Sequence of protein 2:
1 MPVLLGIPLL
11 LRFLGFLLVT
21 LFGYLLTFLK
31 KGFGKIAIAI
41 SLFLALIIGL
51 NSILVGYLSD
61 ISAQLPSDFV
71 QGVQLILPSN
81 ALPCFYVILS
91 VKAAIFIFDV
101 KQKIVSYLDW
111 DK

Contacts between the two chains:
Residue F85 in protein 2 contacts residue F45 in protein 1 (closest heavy-atom distance 3.7 Å).
Residue G72 in protein 2 contacts residue A35 in protein 1 (closest heavy-atom distance 4.0 Å).
Residue F69 in protein 2 contacts residue V30 in protein 1 (closest heavy-atom distance 4.1 Å).
Residue L75 in protein 2 contacts residue V31 in protein 1 (closest heavy-atom distance 4.7 Å).
Residue G72 in protein 2 is in contact with residue G34 in protein 1 (closest heavy-atom distance 4.3 Å).
Residue I76 in protein 2 contacts residue A35 in protein 1 (closest heavy-atom distance 3.3 Å).
Residue Q71 in protein 2 interacts with residue V31 in protein 1 (closest heavy-atom distance 3.8 Å).
Residue I88 in protein 2 is in contact with residue T46 in protein 1 (closest heavy-atom distance 4.4 Å).
Residue F69 in protein 2 contacts residue G34 in protein 1 (closest heavy-atom distance 3.9 Å).
Residue F69 in protein 2 interacts with residue V33 in protein 1 (closest heavy-atom distance 3.6 Å).
Residue L82 in protein 2 interacts with residue F42 in protein 1 (closest heavy-atom distance 4.2 Å).
Residue F85 in protein 2 is in contact with residue F42 in protein 1 (closest heavy-atom distance 4.4 Å).
Residue V73 in protein 2 is in contact with residue A35 in protein 1 (closest heavy-atom distance 4.4 Å).
Residue L77 in protein 2 is in contact with residue F42 in protein 1 (closest heavy-atom distance 3.6 Å).
Residue V73 in protein 2 interacts with residue G34 in protein 1 (closest heavy-atom distance 4.0 Å).
Residue V73 in protein 2 is in contact with residue G38 in protein 1 (closest heavy-atom distance 4.6 Å).
Residue I76 in protein 2 contacts residue I39 in protein 1 (closest heavy-atom distance 3.4 Å).
Residue D68 in protein 2 is in contact with residue V30 in protein 1 (closest heavy-atom distance 3.7 Å).
Residue G72 in protein 2 contacts residue V31 in protein 1 (closest heavy-atom distance 3.4 Å).
Residue A81 in protein 2 interacts with residue F42 in protein 1 (closest heavy-atom distance 4.0 Å).
Residue L77 in protein 2 interacts with residue G38 in protein 1 (closest heavy-atom distance 4.8 Å).
Residue I88 in protein 2 interacts with residue F45 in protein 1 (closest heavy-atom distance 3.6 Å).

The following describes two proteins that form a bound complex.

Sequence of protein 1:
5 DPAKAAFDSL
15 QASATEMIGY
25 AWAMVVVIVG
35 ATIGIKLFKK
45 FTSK